Contacts between the two chains:
Residue A108 in chain B interacts with residue R9 in chain A (closest heavy-atom distance 4.8 Å).
Residue K109 in chain B interacts with residue R9 in chain A (closest heavy-atom distance 2.8 Å).

Sequence of chain A:
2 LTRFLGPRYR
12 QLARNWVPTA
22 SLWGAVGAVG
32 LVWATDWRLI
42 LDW

The following describes two proteins that form a bound complex.

Sequence of chain B:
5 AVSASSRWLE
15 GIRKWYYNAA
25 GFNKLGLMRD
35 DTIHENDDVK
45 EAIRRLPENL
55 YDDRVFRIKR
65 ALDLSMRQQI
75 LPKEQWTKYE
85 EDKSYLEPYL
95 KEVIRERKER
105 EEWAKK